Sequence of the first protein:
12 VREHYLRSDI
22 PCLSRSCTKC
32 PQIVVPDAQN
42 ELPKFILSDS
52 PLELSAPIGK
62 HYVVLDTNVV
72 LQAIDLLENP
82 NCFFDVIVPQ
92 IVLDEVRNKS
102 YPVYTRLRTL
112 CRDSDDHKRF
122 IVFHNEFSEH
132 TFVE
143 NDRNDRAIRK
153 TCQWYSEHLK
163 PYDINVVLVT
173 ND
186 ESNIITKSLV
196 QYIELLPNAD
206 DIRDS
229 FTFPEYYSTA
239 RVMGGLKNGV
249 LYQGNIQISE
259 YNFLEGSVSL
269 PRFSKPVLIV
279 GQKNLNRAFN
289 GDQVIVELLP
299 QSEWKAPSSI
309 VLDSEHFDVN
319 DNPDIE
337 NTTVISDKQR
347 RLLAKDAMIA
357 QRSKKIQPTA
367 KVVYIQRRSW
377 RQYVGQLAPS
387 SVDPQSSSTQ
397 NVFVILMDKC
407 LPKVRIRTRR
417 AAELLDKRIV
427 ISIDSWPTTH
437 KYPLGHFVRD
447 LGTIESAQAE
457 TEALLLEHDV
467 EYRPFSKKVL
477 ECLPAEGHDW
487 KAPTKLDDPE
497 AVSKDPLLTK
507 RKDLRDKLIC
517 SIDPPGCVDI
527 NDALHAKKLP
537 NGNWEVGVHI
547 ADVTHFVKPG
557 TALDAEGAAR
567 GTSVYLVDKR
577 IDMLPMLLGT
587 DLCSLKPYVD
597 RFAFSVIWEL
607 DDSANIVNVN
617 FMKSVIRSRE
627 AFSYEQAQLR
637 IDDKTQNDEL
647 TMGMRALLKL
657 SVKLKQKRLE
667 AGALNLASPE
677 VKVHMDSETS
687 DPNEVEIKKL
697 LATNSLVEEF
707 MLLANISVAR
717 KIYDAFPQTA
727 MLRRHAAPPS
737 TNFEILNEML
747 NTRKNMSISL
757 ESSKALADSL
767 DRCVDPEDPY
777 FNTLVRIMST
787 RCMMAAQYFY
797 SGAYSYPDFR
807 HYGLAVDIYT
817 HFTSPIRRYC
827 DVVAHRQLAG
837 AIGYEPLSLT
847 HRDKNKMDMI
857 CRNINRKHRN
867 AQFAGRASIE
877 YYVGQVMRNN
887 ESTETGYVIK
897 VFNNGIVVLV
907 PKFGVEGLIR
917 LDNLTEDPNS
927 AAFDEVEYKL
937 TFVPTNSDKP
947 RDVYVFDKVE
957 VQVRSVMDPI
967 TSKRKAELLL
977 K

Sequence of the second protein:
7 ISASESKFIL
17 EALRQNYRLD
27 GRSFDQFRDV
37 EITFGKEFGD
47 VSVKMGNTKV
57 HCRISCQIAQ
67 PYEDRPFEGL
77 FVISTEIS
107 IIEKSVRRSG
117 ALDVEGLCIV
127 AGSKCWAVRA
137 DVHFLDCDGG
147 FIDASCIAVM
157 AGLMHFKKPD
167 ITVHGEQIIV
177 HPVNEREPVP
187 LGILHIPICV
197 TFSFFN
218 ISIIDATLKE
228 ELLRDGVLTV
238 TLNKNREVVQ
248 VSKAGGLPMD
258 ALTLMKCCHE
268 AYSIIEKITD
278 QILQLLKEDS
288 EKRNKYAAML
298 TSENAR

These two protein chains interact to form a complex.

Contacts between the two chains:
Residue I577 in the first protein contacts residue E300 in the second protein (closest heavy-atom distance 4.0 Å).
Residue D578 in the first protein contacts residue S299 in the second protein (closest heavy-atom distance 3.0 Å).
Residue R576 in the first protein contacts residue N301 in the second protein (closest heavy-atom distance 2.9 Å).
Residue R415 in the first protein interacts with residue E74 in the second protein (closest heavy-atom distance 2.7 Å).
Residue R413 in the first protein interacts with residue E121 in the second protein (closest heavy-atom distance 4.1 Å).
Residue R566 in the first protein interacts with residue S299 in the second protein (closest heavy-atom distance 2.4 Å).
Residue V444 in the first protein contacts residue G122 in the second protein (closest heavy-atom distance 3.5 Å).
Residue H442 in the first protein interacts with residue F73 in the second protein (closest heavy-atom distance 3.9 Å).
Residue K575 in the first protein interacts with residue N301 in the second protein (closest heavy-atom distance 3.8 Å).
Residue K473 in the first protein is in contact with residue L297 in the second protein (closest heavy-atom distance 4.1 Å).
Residue T457 in the first protein is in contact with residue E300 in the second protein (closest heavy-atom distance 4.0 Å).
Residue L476 in the first protein is in contact with residue M296 in the second protein (closest heavy-atom distance 4.1 Å).
Residue F443 in the first protein is in contact with residue D119 in the second protein (closest heavy-atom distance 3.3 Å).
Residue L476 in the first protein interacts with residue Y293 in the second protein (closest heavy-atom distance 3.9 Å).
Residue T414 in the first protein contacts residue E121 in the second protein (closest heavy-atom distance 3.2 Å).
Residue S472 in the first protein is in contact with residue E183 in the second protein (closest heavy-atom distance 4.0 Å).
Residue K473 in the first protein contacts residue R290 in the second protein (closest heavy-atom distance 3.2 Å).
Residue L440 in the first protein interacts with residue F73 in the second protein (closest heavy-atom distance 3.9 Å).
Residue K474 in the first protein interacts with residue E181 in the second protein (closest heavy-atom distance 3.8 Å).
Residue M582 in the first protein is in contact with residue N301 in the second protein (closest heavy-atom distance 3.5 Å).
Residue K473 in the first protein is in contact with residue N291 in the second protein (closest heavy-atom distance 3.1 Å).
Residue K474 in the first protein contacts residue N180 in the second protein (closest heavy-atom distance 3.8 Å).
Residue R415 in the first protein contacts residue V120 in the second protein (closest heavy-atom distance 4.0 Å).
Residue L572 in the first protein is in contact with residue R303 in the second protein (closest heavy-atom distance 3.0 Å).
Residue V573 in the first protein is in contact with residue R303 in the second protein (closest heavy-atom distance 3.6 Å).
Residue Y468 in the first protein contacts residue E300 in the second protein (closest heavy-atom distance 3.8 Å).
Residue F471 in the first protein is in contact with residue L297 in the second protein (closest heavy-atom distance 2.5 Å).
Residue Y468 in the first protein is in contact with residue S299 in the second protein (closest heavy-atom distance 3.6 Å).
Residue R413 in the first protein interacts with residue F73 in the second protein (closest heavy-atom distance 3.9 Å).
Residue I323 in the first protein contacts residue F73 in the second protein (closest heavy-atom distance 4.1 Å).
Residue R469 in the first protein contacts residue E183 in the second protein (closest heavy-atom distance 3.4 Å).
Residue R416 in the first protein contacts residue L190 in the second protein (closest heavy-atom distance 3.4 Å).
Residue R576 in the first protein interacts with residue E300 in the second protein (closest heavy-atom distance 3.8 Å).
Residue K575 in the first protein interacts with residue R303 in the second protein (closest heavy-atom distance 3.6 Å).
Residue L461 in the first protein interacts with residue E300 in the second protein (closest heavy-atom distance 3.6 Å).
Residue Y571 in the first protein interacts with residue R303 in the second protein (closest heavy-atom distance 3.9 Å).
Residue H442 in the first protein contacts residue C124 in the second protein (closest heavy-atom distance 3.3 Å).
Residue R469 in the first protein contacts residue S299 in the second protein (closest heavy-atom distance 2.5 Å).
Residue P688 in the first protein is in contact with residue R303 in the second protein (closest heavy-atom distance 3.5 Å).
Residue R469 in the first protein contacts residue D166 in the second protein (closest heavy-atom distance 3.4 Å).
Residue L479 in the first protein is in contact with residue M296 in the second protein (closest heavy-atom distance 3.9 Å).
Residue D430 in the first protein interacts with residue V126 in the second protein (closest heavy-atom distance 4.0 Å).
Residue R576 in the first protein contacts residue S299 in the second protein (closest heavy-atom distance 3.0 Å).
Residue D430 in the first protein contacts residue A127 in the second protein (closest heavy-atom distance 3.2 Å).
Residue P470 in the first protein is in contact with residue S299 in the second protein (closest heavy-atom distance 4.0 Å).
Residue F471 in the first protein interacts with residue T298 in the second protein (closest heavy-atom distance 4.0 Å).
Residue R415 in the first protein is in contact with residue E121 in the second protein (closest heavy-atom distance 2.7 Å).
Residue H442 in the first protein interacts with residue I125 in the second protein (closest heavy-atom distance 3.4 Å).
Residue F443 in the first protein is in contact with residue E121 in the second protein (closest heavy-atom distance 3.3 Å).
Residue I577 in the first protein contacts residue S299 in the second protein (closest heavy-atom distance 3.5 Å).
Residue D578 in the first protein contacts residue N301 in the second protein (closest heavy-atom distance 2.3 Å).
Residue D574 in the first protein is in contact with residue R303 in the second protein (closest heavy-atom distance 3.5 Å).
Residue K575 in the first protein contacts residue E300 in the second protein (closest heavy-atom distance 3.5 Å).
Residue P470 in the first protein interacts with residue L297 in the second protein (closest heavy-atom distance 3.2 Å).
Residue L476 in the first protein contacts residue L297 in the second protein (closest heavy-atom distance 3.7 Å).
Residue R416 in the first protein contacts residue D119 in the second protein (closest heavy-atom distance 2.9 Å).
Residue F471 in the first protein interacts with residue S299 in the second protein (closest heavy-atom distance 3.9 Å).
Residue D574 in the first protein interacts with residue A302 in the second protein (closest heavy-atom distance 4.0 Å).
Residue G441 in the first protein is in contact with residue F73 in the second protein (closest heavy-atom distance 4.1 Å).
Residue K473 in the first protein is in contact with residue E183 in the second protein (closest heavy-atom distance 3.4 Å).